Sequence of protein 1:
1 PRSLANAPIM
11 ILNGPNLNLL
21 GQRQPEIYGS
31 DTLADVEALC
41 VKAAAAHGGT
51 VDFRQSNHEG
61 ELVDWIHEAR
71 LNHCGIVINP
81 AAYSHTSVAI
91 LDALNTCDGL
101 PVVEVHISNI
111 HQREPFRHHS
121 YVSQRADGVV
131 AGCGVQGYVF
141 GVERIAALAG

Sequence of protein 2:
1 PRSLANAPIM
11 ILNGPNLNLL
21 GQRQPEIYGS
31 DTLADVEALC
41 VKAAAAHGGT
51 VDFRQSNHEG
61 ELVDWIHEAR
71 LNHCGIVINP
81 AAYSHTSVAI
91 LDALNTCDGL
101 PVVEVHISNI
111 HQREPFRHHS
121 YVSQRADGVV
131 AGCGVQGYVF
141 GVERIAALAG

The following describes two proteins that form a bound complex.

Interface contacts:
Residue R117 in protein 1 is in contact with residue V88 in protein 2 (closest heavy-atom distance 4.1 Å).
Residue F116 in protein 1 is in contact with residue Q124 in protein 2 (closest heavy-atom distance 3.8 Å).
Residue Q22 in protein 1 is in contact with residue R70 in protein 2 (closest heavy-atom distance 3.4 Å).
Residue N16 in protein 1 interacts with residue A89 in protein 2 (closest heavy-atom distance 3.3 Å).
Residue R23 in protein 1 is in contact with residue T96 in protein 2 (closest heavy-atom distance 4.0 Å).
Residue N16 in protein 1 is in contact with residue V63 in protein 2 (closest heavy-atom distance 3.7 Å).
Residue F116 in protein 1 interacts with residue L91 in protein 2 (closest heavy-atom distance 3.8 Å).
Residue Y83 in protein 1 interacts with residue V63 in protein 2 (closest heavy-atom distance 5.0 Å).
Residue A82 in protein 1 contacts residue V88 in protein 2 (closest heavy-atom distance 3.7 Å).
Residue N16 in protein 1 interacts with residue T96 in protein 2 (closest heavy-atom distance 4.4 Å).
Residue N16 in protein 1 interacts with residue A93 in protein 2 (closest heavy-atom distance 3.1 Å).
Residue L19 in protein 1 contacts residue R70 in protein 2 (closest heavy-atom distance 3.9 Å).
Residue F116 in protein 1 contacts residue V88 in protein 2 (closest heavy-atom distance 3.9 Å).
Residue L19 in protein 1 interacts with residue T96 in protein 2 (closest heavy-atom distance 3.8 Å).
Residue A82 in protein 1 contacts residue D92 in protein 2 (closest heavy-atom distance 3.5 Å).
Residue Q24 in protein 1 is in contact with residue N95 in protein 2 (closest heavy-atom distance 3.8 Å).
Residue E114 in protein 1 interacts with residue N95 in protein 2 (closest heavy-atom distance 4.9 Å).
Residue T86 in protein 1 contacts residue V88 in protein 2 (closest heavy-atom distance 3.7 Å).
Residue N16 in protein 1 contacts residue D92 in protein 2 (closest heavy-atom distance 3.4 Å).
Residue H85 in protein 1 contacts residue V88 in protein 2 (closest heavy-atom distance 4.4 Å).
Residue R117 in protein 1 contacts residue L91 in protein 2 (closest heavy-atom distance 4.3 Å).
Residue E59 in protein 1 interacts with residue E59 in protein 2 (closest heavy-atom distance 3.9 Å).
Residue P15 in protein 1 contacts residue V63 in protein 2 (closest heavy-atom distance 4.8 Å).
Residue N57 in protein 1 contacts residue D64 in protein 2 (closest heavy-atom distance 2.8 Å).
Residue N18 in protein 1 contacts residue H67 in protein 2 (closest heavy-atom distance 3.3 Å).
Residue T86 in protein 1 is in contact with residue T86 in protein 2 (closest heavy-atom distance 3.4 Å).
Residue Y83 in protein 1 is in contact with residue E59 in protein 2 (closest heavy-atom distance 3.4 Å).
Residue F116 in protein 1 interacts with residue Y121 in protein 2 (closest heavy-atom distance 3.9 Å).
Residue N57 in protein 1 interacts with residue H67 in protein 2 (closest heavy-atom distance 3.5 Å).
Residue H58 in protein 1 is in contact with residue G60 in protein 2 (closest heavy-atom distance 3.3 Å).
Residue Y83 in protein 1 is in contact with residue G60 in protein 2 (closest heavy-atom distance 4.3 Å).
Residue N57 in protein 1 contacts residue E59 in protein 2 (closest heavy-atom distance 4.9 Å).
Residue N57 in protein 1 contacts residue G60 in protein 2 (closest heavy-atom distance 3.3 Å).
Residue E114 in protein 1 is in contact with residue Q124 in protein 2 (closest heavy-atom distance 3.9 Å).
Residue Q24 in protein 1 interacts with residue T96 in protein 2 (closest heavy-atom distance 4.7 Å).
Residue L19 in protein 1 is in contact with residue H67 in protein 2 (closest heavy-atom distance 3.6 Å).
Residue R117 in protein 1 interacts with residue N95 in protein 2 (closest heavy-atom distance 4.2 Å).
Residue H58 in protein 1 is in contact with residue D64 in protein 2 (closest heavy-atom distance 3.0 Å).
Residue N16 in protein 1 contacts residue H67 in protein 2 (closest heavy-atom distance 2.8 Å).
Residue N57 in protein 1 interacts with residue V63 in protein 2 (closest heavy-atom distance 3.6 Å).
Residue H58 in protein 1 contacts residue E61 in protein 2 (closest heavy-atom distance 3.3 Å).
Residue P15 in protein 1 is in contact with residue A89 in protein 2 (closest heavy-atom distance 4.1 Å).
Residue R117 in protein 1 interacts with residue D92 in protein 2 (closest heavy-atom distance 2.7 Å).
Residue Y83 in protein 1 interacts with residue A89 in protein 2 (closest heavy-atom distance 3.7 Å).
Residue A82 in protein 1 interacts with residue A89 in protein 2 (closest heavy-atom distance 3.4 Å).